The following describes two proteins that form a bound complex.

Sequence of the second protein:
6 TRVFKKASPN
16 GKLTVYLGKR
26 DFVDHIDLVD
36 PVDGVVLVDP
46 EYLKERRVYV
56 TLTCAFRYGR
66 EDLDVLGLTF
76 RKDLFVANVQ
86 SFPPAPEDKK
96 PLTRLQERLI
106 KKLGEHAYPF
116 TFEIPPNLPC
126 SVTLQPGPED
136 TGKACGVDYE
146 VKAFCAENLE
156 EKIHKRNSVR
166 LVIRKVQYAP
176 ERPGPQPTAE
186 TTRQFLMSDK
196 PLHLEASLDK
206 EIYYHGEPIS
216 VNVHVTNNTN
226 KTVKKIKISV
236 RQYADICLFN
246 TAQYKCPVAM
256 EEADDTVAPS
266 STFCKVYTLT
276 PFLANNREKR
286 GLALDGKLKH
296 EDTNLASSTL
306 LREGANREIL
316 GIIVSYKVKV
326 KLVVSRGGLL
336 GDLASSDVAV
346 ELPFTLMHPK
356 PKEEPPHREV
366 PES

Sequence of the first protein:
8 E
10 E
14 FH

Interface contacts:
Residue K11 in the second protein is in contact with residue E10 in the first protein (closest heavy-atom distance 4.7 Å).
Residue F9 in the second protein interacts with residue E10 in the first protein (closest heavy-atom distance 3.1 Å).
Residue V8 in the second protein contacts residue E10 in the first protein (closest heavy-atom distance 4.1 Å).
Residue K11 in the second protein interacts with residue E8 in the first protein (closest heavy-atom distance 3.7 Å).
Residue T6 in the second protein interacts with residue F14 in the first protein (closest heavy-atom distance 2.5 Å).
Residue K107 in the second protein is in contact with residue F14 in the first protein (closest heavy-atom distance 4.2 Å).
Residue R7 in the second protein contacts residue F14 in the first protein (closest heavy-atom distance 4.3 Å).
Residue K10 in the second protein interacts with residue E10 in the first protein (closest heavy-atom distance 2.5 Å).
Residue K10 in the second protein is in contact with residue E8 in the first protein (closest heavy-atom distance 4.7 Å).
Residue K107 in the second protein contacts residue H15 in the first protein (closest heavy-atom distance 4.9 Å).